Sequence of chain B:
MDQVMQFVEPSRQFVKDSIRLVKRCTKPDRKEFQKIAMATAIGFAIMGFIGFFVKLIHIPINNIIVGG

Residue-level contacts at the interface:
Residue F215 in chain A is in contact with residue I61 in chain B (closest heavy-atom distance 3.5 Å).
Residue L225 in chain A contacts residue F49 in chain B (closest heavy-atom distance 5.0 Å).
Residue T218 in chain A contacts residue I61 in chain B (closest heavy-atom distance 3.1 Å).
Residue L225 in chain A interacts with residue I57 in chain B (closest heavy-atom distance 4.3 Å).
Residue L225 in chain A interacts with residue I50 in chain B (closest heavy-atom distance 4.8 Å).
Residue E222 in chain A interacts with residue I57 in chain B (closest heavy-atom distance 4.7 Å).
Residue F215 in chain A contacts residue I64 in chain B (closest heavy-atom distance 3.4 Å).
Residue N211 in chain A contacts residue I64 in chain B (closest heavy-atom distance 3.2 Å).
Residue L225 in chain A interacts with residue F53 in chain B (closest heavy-atom distance 4.2 Å).
Residue T218 in chain A is in contact with residue I57 in chain B (closest heavy-atom distance 3.4 Å).
Residue F215 in chain A contacts residue I65 in chain B (closest heavy-atom distance 3.9 Å).
Residue L225 in chain A contacts residue V54 in chain B (closest heavy-atom distance 4.1 Å).
Residue V229 in chain A interacts with residue I50 in chain B (closest heavy-atom distance 4.6 Å).
Residue G221 in chain A interacts with residue I57 in chain B (closest heavy-atom distance 4.4 Å).
Residue F215 in chain A is in contact with residue P60 in chain B (closest heavy-atom distance 4.9 Å).
Residue T218 in chain A contacts residue P60 in chain B (closest heavy-atom distance 4.8 Å).

These two protein chains interact to form a complex.

Sequence of chain A:
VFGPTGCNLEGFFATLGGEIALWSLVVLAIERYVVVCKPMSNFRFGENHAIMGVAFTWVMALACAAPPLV